Sequence of protein 2:
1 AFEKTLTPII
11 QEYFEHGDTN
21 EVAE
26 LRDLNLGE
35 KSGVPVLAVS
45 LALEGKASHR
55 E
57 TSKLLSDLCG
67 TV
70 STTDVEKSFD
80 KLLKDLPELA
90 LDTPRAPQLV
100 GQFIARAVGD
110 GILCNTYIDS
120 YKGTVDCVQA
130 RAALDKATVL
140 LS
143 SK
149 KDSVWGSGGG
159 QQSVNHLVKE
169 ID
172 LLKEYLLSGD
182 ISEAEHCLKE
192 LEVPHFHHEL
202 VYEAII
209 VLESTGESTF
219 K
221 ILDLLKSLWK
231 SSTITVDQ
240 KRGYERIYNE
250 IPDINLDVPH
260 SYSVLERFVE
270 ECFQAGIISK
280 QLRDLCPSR

Sequence of protein 1:
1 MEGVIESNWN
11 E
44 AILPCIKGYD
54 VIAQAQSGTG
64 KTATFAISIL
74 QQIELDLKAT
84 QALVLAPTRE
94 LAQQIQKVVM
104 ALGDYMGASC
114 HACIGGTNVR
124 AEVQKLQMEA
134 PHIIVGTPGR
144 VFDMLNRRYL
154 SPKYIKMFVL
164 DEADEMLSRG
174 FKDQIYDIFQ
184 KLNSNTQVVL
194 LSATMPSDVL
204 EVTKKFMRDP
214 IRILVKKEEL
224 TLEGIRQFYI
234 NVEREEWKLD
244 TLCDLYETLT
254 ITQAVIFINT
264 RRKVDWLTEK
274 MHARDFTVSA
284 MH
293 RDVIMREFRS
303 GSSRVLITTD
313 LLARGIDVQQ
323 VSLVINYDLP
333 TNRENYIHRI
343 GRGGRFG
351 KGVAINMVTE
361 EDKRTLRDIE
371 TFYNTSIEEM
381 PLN

The following describes two proteins that form a bound complex.

Interface contacts:
Residue I339 in protein 1 contacts residue H196 in protein 2 (closest heavy-atom distance 3.8 Å).
Residue N334 in protein 1 interacts with residue G158 in protein 2 (closest heavy-atom distance 3.0 Å).
Residue G173 in protein 1 contacts residue P93 in protein 2 (closest heavy-atom distance 3.8 Å).
Residue F372 in protein 1 interacts with residue H196 in protein 2 (closest heavy-atom distance 3.7 Å).
Residue E222 in protein 1 interacts with residue T235 in protein 2 (closest heavy-atom distance 3.2 Å).
Residue F174 in protein 1 interacts with residue P93 in protein 2 (closest heavy-atom distance 3.3 Å).
Residue D368 in protein 1 interacts with residue V162 in protein 2 (closest heavy-atom distance 3.0 Å).
Residue Q57 in protein 1 interacts with residue S232 in protein 2 (closest heavy-atom distance 2.8 Å).
Residue R172 in protein 1 interacts with residue D91 in protein 2 (closest heavy-atom distance 2.9 Å).
Residue T333 in protein 1 interacts with residue Q159 in protein 2 (closest heavy-atom distance 2.5 Å).
Residue T311 in protein 1 contacts residue E12 in protein 2 (closest heavy-atom distance 3.0 Å).
Residue R143 in protein 1 contacts residue D91 in protein 2 (closest heavy-atom distance 3.0 Å).
Residue R172 in protein 1 interacts with residue E48 in protein 2 (closest heavy-atom distance 3.6 Å).
Residue G173 in protein 1 contacts residue R94 in protein 2 (closest heavy-atom distance 3.2 Å).
Residue R316 in protein 1 interacts with residue E15 in protein 2 (closest heavy-atom distance 3.6 Å).
Residue N337 in protein 1 contacts residue E15 in protein 2 (closest heavy-atom distance 2.9 Å).
Residue S171 in protein 1 contacts residue R94 in protein 2 (closest heavy-atom distance 3.0 Å).
Residue L313 in protein 1 is in contact with residue E12 in protein 2 (closest heavy-atom distance 3.5 Å).
Residue R172 in protein 1 interacts with residue L47 in protein 2 (closest heavy-atom distance 2.8 Å).
Residue E336 in protein 1 contacts residue H196 in protein 2 (closest heavy-atom distance 2.5 Å).
Residue R335 in protein 1 interacts with residue Q160 in protein 2 (closest heavy-atom distance 2.7 Å).
Residue T91 in protein 1 interacts with residue E48 in protein 2 (closest heavy-atom distance 3.4 Å).
Residue T140 in protein 1 is in contact with residue L90 in protein 2 (closest heavy-atom distance 3.4 Å).
Residue R265 in protein 1 contacts residue E21 in protein 2 (closest heavy-atom distance 3.1 Å).
Residue N262 in protein 1 interacts with residue H16 in protein 2 (closest heavy-atom distance 2.8 Å).
Residue R143 in protein 1 contacts residue E87 in protein 2 (closest heavy-atom distance 3.4 Å).
Residue R143 in protein 1 interacts with residue L90 in protein 2 (closest heavy-atom distance 3.3 Å).
Residue F174 in protein 1 interacts with residue D91 in protein 2 (closest heavy-atom distance 3.3 Å).
Residue R335 in protein 1 interacts with residue S161 in protein 2 (closest heavy-atom distance 3.5 Å).
Residue D146 in protein 1 interacts with residue L90 in protein 2 (closest heavy-atom distance 3.9 Å).
Residue N374 in protein 1 is in contact with residue R245 in protein 2 (closest heavy-atom distance 2.9 Å).
Residue R92 in protein 1 interacts with residue E48 in protein 2 (closest heavy-atom distance 2.9 Å).
Residue E336 in protein 1 interacts with residue V194 in protein 2 (closest heavy-atom distance 3.2 Å).
Residue T197 in protein 1 is in contact with residue S231 in protein 2 (closest heavy-atom distance 3.2 Å).
Residue V122 in protein 1 contacts residue E87 in protein 2 (closest heavy-atom distance 3.9 Å).
Residue T333 in protein 1 is in contact with residue H16 in protein 2 (closest heavy-atom distance 2.5 Å).
Residue M198 in protein 1 interacts with residue S231 in protein 2 (closest heavy-atom distance 2.9 Å).
Residue R265 in protein 1 interacts with residue E24 in protein 2 (closest heavy-atom distance 3.4 Å).
Residue E93 in protein 1 interacts with residue E48 in protein 2 (closest heavy-atom distance 3.8 Å).
Residue E222 in protein 1 contacts residue D237 in protein 2 (closest heavy-atom distance 3.4 Å).
Residue E336 in protein 1 is in contact with residue P195 in protein 2 (closest heavy-atom distance 3.2 Å).
Residue G142 in protein 1 is in contact with residue L90 in protein 2 (closest heavy-atom distance 3.1 Å).
Residue F372 in protein 1 is in contact with residue H199 in protein 2 (closest heavy-atom distance 2.8 Å).
Residue F372 in protein 1 is in contact with residue F197 in protein 2 (closest heavy-atom distance 3.2 Å).
Residue R172 in protein 1 contacts residue R94 in protein 2 (closest heavy-atom distance 3.5 Å).
Residue T140 in protein 1 interacts with residue D91 in protein 2 (closest heavy-atom distance 2.5 Å).
Residue T333 in protein 1 interacts with residue G158 in protein 2 (closest heavy-atom distance 3.7 Å).
Residue R335 in protein 1 is in contact with residue G158 in protein 2 (closest heavy-atom distance 2.6 Å).
Residue N334 in protein 1 is in contact with residue Q159 in protein 2 (closest heavy-atom distance 3.6 Å).
Residue D368 in protein 1 is in contact with residue S161 in protein 2 (closest heavy-atom distance 3.5 Å).
Residue T371 in protein 1 interacts with residue V162 in protein 2 (closest heavy-atom distance 3.6 Å).
Residue R92 in protein 1 contacts residue D91 in protein 2 (closest heavy-atom distance 2.6 Å).
Residue E93 in protein 1 interacts with residue Q11 in protein 2 (closest heavy-atom distance 3.3 Å).
Residue R172 in protein 1 contacts residue T92 in protein 2 (closest heavy-atom distance 3.2 Å).
Residue R335 in protein 1 contacts residue Q159 in protein 2 (closest heavy-atom distance 3.6 Å).
Residue R172 in protein 1 is in contact with residue P93 in protein 2 (closest heavy-atom distance 3.3 Å).
Residue R264 in protein 1 is in contact with residue P8 in protein 2 (closest heavy-atom distance 3.5 Å).
Residue F372 in protein 1 interacts with residue V194 in protein 2 (closest heavy-atom distance 3.5 Å).
Residue E168 in protein 1 is in contact with residue K50 in protein 2 (closest heavy-atom distance 3.9 Å).
Residue T263 in protein 1 is in contact with residue E21 in protein 2 (closest heavy-atom distance 3.3 Å).